Sequence of chain A:
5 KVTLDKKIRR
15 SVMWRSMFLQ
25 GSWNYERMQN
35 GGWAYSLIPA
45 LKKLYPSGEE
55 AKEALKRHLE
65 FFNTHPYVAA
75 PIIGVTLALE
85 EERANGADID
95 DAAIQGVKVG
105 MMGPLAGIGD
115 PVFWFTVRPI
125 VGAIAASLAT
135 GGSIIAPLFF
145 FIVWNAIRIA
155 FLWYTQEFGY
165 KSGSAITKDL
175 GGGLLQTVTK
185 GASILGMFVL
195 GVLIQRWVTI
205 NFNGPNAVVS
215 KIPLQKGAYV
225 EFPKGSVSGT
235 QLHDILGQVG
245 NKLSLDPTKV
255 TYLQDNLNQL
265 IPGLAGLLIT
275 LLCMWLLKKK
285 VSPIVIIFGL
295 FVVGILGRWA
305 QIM

Interface contacts:
Residue P123 in chain A is in contact with residue T37 in chain B (closest heavy-atom distance 3.7 Å).
Residue T183 in chain A is in contact with residue L52 in chain B (closest heavy-atom distance 3.8 Å).
Residue A186 in chain A contacts residue H53 in chain B (closest heavy-atom distance 4.0 Å).
Residue I124 in chain A interacts with residue I38 in chain B (closest heavy-atom distance 4.0 Å).
Residue A186 in chain A contacts residue L52 in chain B (closest heavy-atom distance 3.6 Å).
Residue F119 in chain A contacts residue T37 in chain B (closest heavy-atom distance 3.9 Å).
Residue L194 in chain A is in contact with residue A47 in chain B (closest heavy-atom distance 3.3 Å).
Residue V116 in chain A contacts residue W42 in chain B (closest heavy-atom distance 3.5 Å).
Residue A127 in chain A is in contact with residue A34 in chain B (closest heavy-atom distance 3.7 Å).
Residue A186 in chain A is in contact with residue F50 in chain B (closest heavy-atom distance 4.9 Å).
Residue L189 in chain A contacts residue F50 in chain B (closest heavy-atom distance 4.3 Å).
Residue T120 in chain A interacts with residue I38 in chain B (closest heavy-atom distance 3.4 Å).
Residue P115 in chain A is in contact with residue W42 in chain B (closest heavy-atom distance 3.5 Å).
Residue P115 in chain A interacts with residue G41 in chain B (closest heavy-atom distance 4.3 Å).
Residue L197 in chain A contacts residue M43 in chain B (closest heavy-atom distance 3.7 Å).
Residue T120 in chain A interacts with residue W42 in chain B (closest heavy-atom distance 2.6 Å).
Residue F119 in chain A contacts residue W42 in chain B (closest heavy-atom distance 4.7 Å).
Residue P123 in chain A is in contact with residue I38 in chain B (closest heavy-atom distance 4.1 Å).
Residue F119 in chain A interacts with residue G41 in chain B (closest heavy-atom distance 3.5 Å).
Residue G107 in chain A contacts residue G51 in chain B (closest heavy-atom distance 3.3 Å).
Residue L179 in chain A contacts residue L52 in chain B (closest heavy-atom distance 4.8 Å).
Residue G107 in chain A interacts with residue F50 in chain B (closest heavy-atom distance 4.4 Å).
Residue T183 in chain A contacts residue H53 in chain B (closest heavy-atom distance 3.6 Å).
Residue I112 in chain A interacts with residue F50 in chain B (closest heavy-atom distance 3.8 Å).
Residue L197 in chain A is in contact with residue G44 in chain B (closest heavy-atom distance 4.4 Å).
Residue A186 in chain A interacts with residue A46 in chain B (closest heavy-atom distance 4.9 Å).
Residue S187 in chain A interacts with residue H53 in chain B (closest heavy-atom distance 3.5 Å).
Residue V193 in chain A is in contact with residue M43 in chain B (closest heavy-atom distance 4.0 Å).
Residue G190 in chain A contacts residue G48 in chain B (closest heavy-atom distance 4.5 Å).
Residue G111 in chain A is in contact with residue G51 in chain B (closest heavy-atom distance 4.1 Å).
Residue F119 in chain A is in contact with residue I38 in chain B (closest heavy-atom distance 3.2 Å).
Residue V193 in chain A interacts with residue A46 in chain B (closest heavy-atom distance 3.4 Å).
Residue W201 in chain A interacts with residue N40 in chain B (closest heavy-atom distance 3.6 Å).
Residue V182 in chain A interacts with residue L52 in chain B (closest heavy-atom distance 3.8 Å).
Residue M191 in chain A is in contact with residue A47 in chain B (closest heavy-atom distance 4.8 Å).
Residue P108 in chain A is in contact with residue F50 in chain B (closest heavy-atom distance 3.6 Å).
Residue L194 in chain A interacts with residue G48 in chain B (closest heavy-atom distance 4.4 Å).
Residue P108 in chain A contacts residue G51 in chain B (closest heavy-atom distance 3.5 Å).
Residue P123 in chain A interacts with residue A34 in chain B (closest heavy-atom distance 4.1 Å).
Residue G107 in chain A is in contact with residue H54 in chain B (closest heavy-atom distance 4.3 Å).
Residue V193 in chain A contacts residue A47 in chain B (closest heavy-atom distance 3.5 Å).
Residue G111 in chain A interacts with residue H54 in chain B (closest heavy-atom distance 4.9 Å).
Residue L197 in chain A interacts with residue A47 in chain B (closest heavy-atom distance 3.6 Å).
Residue L189 in chain A contacts residue A46 in chain B (closest heavy-atom distance 4.1 Å).
Residue S131 in chain A contacts residue A30 in chain B (closest heavy-atom distance 4.9 Å).
Residue I112 in chain A interacts with residue W42 in chain B (closest heavy-atom distance 4.2 Å).
Residue R302 in chain A contacts residue T3 in chain B (closest heavy-atom distance 4.3 Å).
Residue G190 in chain A contacts residue A47 in chain B (closest heavy-atom distance 3.2 Å).
Residue G190 in chain A interacts with residue A46 in chain B (closest heavy-atom distance 3.2 Å).
Residue G111 in chain A contacts residue F50 in chain B (closest heavy-atom distance 3.2 Å).
Residue W201 in chain A contacts residue G44 in chain B (closest heavy-atom distance 4.3 Å).
Residue W201 in chain A contacts residue M43 in chain B (closest heavy-atom distance 4.9 Å).
Residue P115 in chain A is in contact with residue F50 in chain B (closest heavy-atom distance 4.3 Å).
Residue A127 in chain A is in contact with residue A30 in chain B (closest heavy-atom distance 3.9 Å).
Residue P108 in chain A interacts with residue L52 in chain B (closest heavy-atom distance 3.8 Å).

Sequence of chain B:
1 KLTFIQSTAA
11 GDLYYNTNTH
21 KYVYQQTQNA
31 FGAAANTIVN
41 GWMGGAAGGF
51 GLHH

This data describes a binding interaction between two proteins.